Sequence of the second protein:
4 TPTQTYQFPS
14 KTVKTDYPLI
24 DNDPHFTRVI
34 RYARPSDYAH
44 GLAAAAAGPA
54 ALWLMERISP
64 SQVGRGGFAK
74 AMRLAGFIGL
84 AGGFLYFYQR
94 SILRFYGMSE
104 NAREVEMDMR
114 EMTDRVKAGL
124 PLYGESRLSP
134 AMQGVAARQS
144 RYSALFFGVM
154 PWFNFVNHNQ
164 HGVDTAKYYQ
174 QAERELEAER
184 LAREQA

The following describes two proteins that form a bound complex.

Sequence of the first protein:
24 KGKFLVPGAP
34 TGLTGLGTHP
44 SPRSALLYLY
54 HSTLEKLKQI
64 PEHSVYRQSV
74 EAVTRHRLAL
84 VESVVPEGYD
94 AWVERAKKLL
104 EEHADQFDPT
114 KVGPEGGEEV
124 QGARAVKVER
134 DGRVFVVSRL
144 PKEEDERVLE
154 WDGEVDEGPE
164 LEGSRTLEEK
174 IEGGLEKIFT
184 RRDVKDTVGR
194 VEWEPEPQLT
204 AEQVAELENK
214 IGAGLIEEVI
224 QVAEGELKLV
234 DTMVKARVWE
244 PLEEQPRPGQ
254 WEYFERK

Contacts between the two chains:
Residue D155 in the first protein contacts residue R68 in the second protein (closest heavy-atom distance 3.1 Å).
Residue W154 in the first protein is in contact with residue V66 in the second protein (closest heavy-atom distance 4.7 Å).
Residue W154 in the first protein is in contact with residue G67 in the second protein (closest heavy-atom distance 4.3 Å).
Residue D155 in the first protein interacts with residue G67 in the second protein (closest heavy-atom distance 3.4 Å).
Residue W154 in the first protein contacts residue Q65 in the second protein (closest heavy-atom distance 3.4 Å).
Residue L152 in the first protein is in contact with residue R68 in the second protein (closest heavy-atom distance 4.0 Å).
Residue E149 in the first protein contacts residue R68 in the second protein (closest heavy-atom distance 4.6 Å).